Sequence of chain B:
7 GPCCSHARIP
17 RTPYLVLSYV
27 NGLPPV

Residue-level contacts at the interface:
Residue P73 in chain A contacts residue Y20 in chain B (closest heavy-atom distance 4.3 Å).
Residue G39 in chain A is in contact with residue P30 in chain B (closest heavy-atom distance 4.1 Å).
Residue W67 in chain A contacts residue P19 in chain B (closest heavy-atom distance 3.6 Å).
Residue R74 in chain A is in contact with residue V22 in chain B (closest heavy-atom distance 4.7 Å).
Residue W67 in chain A interacts with residue T18 in chain B (closest heavy-atom distance 4.9 Å).
Residue Y68 in chain A is in contact with residue P19 in chain B (closest heavy-atom distance 4.9 Å).
Residue S70 in chain A contacts residue T18 in chain B (closest heavy-atom distance 3.5 Å).
Residue W67 in chain A is in contact with residue R17 in chain B (closest heavy-atom distance 3.5 Å).
Residue Y68 in chain A contacts residue T18 in chain B (closest heavy-atom distance 3.1 Å).
Residue I43 in chain A interacts with residue Y20 in chain B (closest heavy-atom distance 4.4 Å).
Residue R74 in chain A contacts residue L23 in chain B (closest heavy-atom distance 3.4 Å).
Residue S38 in chain A interacts with residue Y25 in chain B (closest heavy-atom distance 4.2 Å).
Residue G40 in chain A interacts with residue P30 in chain B (closest heavy-atom distance 3.6 Å).
Residue S42 in chain A interacts with residue S24 in chain B (closest heavy-atom distance 4.6 Å).
Residue W67 in chain A contacts residue I15 in chain B (closest heavy-atom distance 3.6 Å).
Residue L66 in chain A is in contact with residue P16 in chain B (closest heavy-atom distance 3.3 Å).
Residue F69 in chain A is in contact with residue T18 in chain B (closest heavy-atom distance 4.1 Å).
Residue P65 in chain A contacts residue I15 in chain B (closest heavy-atom distance 4.1 Å).
Residue L66 in chain A interacts with residue I15 in chain B (closest heavy-atom distance 3.9 Å).
Residue L58 in chain A contacts residue I15 in chain B (closest heavy-atom distance 3.7 Å).
Residue S42 in chain A interacts with residue Y25 in chain B (closest heavy-atom distance 3.8 Å).
Residue G40 in chain A contacts residue L29 in chain B (closest heavy-atom distance 4.3 Å).
Residue G39 in chain A is in contact with residue V32 in chain B (closest heavy-atom distance 4.1 Å).
Residue S72 in chain A contacts residue Y20 in chain B (closest heavy-atom distance 3.4 Å).
Residue S101 in chain A is in contact with residue L29 in chain B (closest heavy-atom distance 3.2 Å).
Residue Y68 in chain A contacts residue I15 in chain B (closest heavy-atom distance 3.6 Å).
Residue I43 in chain A contacts residue L23 in chain B (closest heavy-atom distance 4.4 Å).
Residue E37 in chain A contacts residue Y25 in chain B (closest heavy-atom distance 2.6 Å).
Residue M102 in chain A is in contact with residue L29 in chain B (closest heavy-atom distance 3.8 Å).
Residue L58 in chain A interacts with residue P8 in chain B (closest heavy-atom distance 4.2 Å).
Residue G40 in chain A is in contact with residue Y25 in chain B (closest heavy-atom distance 3.2 Å).
Residue S42 in chain A interacts with residue L23 in chain B (closest heavy-atom distance 4.0 Å).
Residue S38 in chain A interacts with residue P30 in chain B (closest heavy-atom distance 3.8 Å).
Residue Y68 in chain A interacts with residue P16 in chain B (closest heavy-atom distance 3.6 Å).
Residue L58 in chain A interacts with residue G7 in chain B (closest heavy-atom distance 3.5 Å).
Residue S38 in chain A contacts residue V32 in chain B (closest heavy-atom distance 4.5 Å).
Residue S45 in chain A contacts residue V22 in chain B (closest heavy-atom distance 3.8 Å).
Residue G41 in chain A is in contact with residue Y25 in chain B (closest heavy-atom distance 3.0 Å).
Residue G39 in chain A interacts with residue L29 in chain B (closest heavy-atom distance 3.7 Å).
Residue Y68 in chain A is in contact with residue P8 in chain B (closest heavy-atom distance 3.7 Å).
Residue S45 in chain A contacts residue Y20 in chain B (closest heavy-atom distance 2.8 Å).
Residue E37 in chain A contacts residue L23 in chain B (closest heavy-atom distance 3.8 Å).
Residue R74 in chain A interacts with residue L21 in chain B (closest heavy-atom distance 2.9 Å).
Residue Y68 in chain A interacts with residue R17 in chain B (closest heavy-atom distance 4.2 Å).
Residue W67 in chain A contacts residue P16 in chain B (closest heavy-atom distance 3.8 Å).
Residue G41 in chain A contacts residue L23 in chain B (closest heavy-atom distance 4.7 Å).
Residue R99 in chain A contacts residue Y25 in chain B (closest heavy-atom distance 4.3 Å).
Residue R74 in chain A contacts residue Y20 in chain B (closest heavy-atom distance 3.9 Å).
Residue G39 in chain A interacts with residue Y25 in chain B (closest heavy-atom distance 4.8 Å).

Sequence of chain A:
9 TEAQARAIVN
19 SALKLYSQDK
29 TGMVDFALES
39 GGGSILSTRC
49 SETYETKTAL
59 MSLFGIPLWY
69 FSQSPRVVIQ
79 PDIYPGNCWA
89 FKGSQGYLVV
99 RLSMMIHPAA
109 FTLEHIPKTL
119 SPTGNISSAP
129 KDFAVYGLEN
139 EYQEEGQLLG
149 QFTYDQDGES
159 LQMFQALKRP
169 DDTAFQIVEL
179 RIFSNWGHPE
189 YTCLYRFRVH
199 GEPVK

This data describes a binding interaction between two proteins.